Sequence of the second protein:
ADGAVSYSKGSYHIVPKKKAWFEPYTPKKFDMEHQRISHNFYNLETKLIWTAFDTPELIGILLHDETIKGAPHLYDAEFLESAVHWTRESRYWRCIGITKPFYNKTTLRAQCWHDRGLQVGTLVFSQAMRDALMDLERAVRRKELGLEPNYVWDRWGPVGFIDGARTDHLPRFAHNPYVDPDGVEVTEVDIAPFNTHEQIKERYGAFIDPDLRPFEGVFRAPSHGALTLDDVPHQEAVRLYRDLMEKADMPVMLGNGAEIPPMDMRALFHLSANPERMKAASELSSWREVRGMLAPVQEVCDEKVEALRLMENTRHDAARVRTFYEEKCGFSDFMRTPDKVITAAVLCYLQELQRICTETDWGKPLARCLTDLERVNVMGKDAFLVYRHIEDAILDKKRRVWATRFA

Interface contacts:
Residue H107 in the second protein contacts residue P195 in the first protein (closest heavy-atom distance 4.3 Å).
Residue Y68 in the second protein interacts with residue H216 in the first protein (closest heavy-atom distance 3.4 Å).
Residue K72 in the second protein is in contact with residue E101 in the first protein (closest heavy-atom distance 3.7 Å).
Residue D415 in the second protein is in contact with residue Y184 in the first protein (closest heavy-atom distance 2.8 Å).
Residue I111 in the second protein interacts with residue T196 in the first protein (closest heavy-atom distance 4.4 Å).
Residue T414 in the second protein is in contact with residue E188 in the first protein (closest heavy-atom distance 4.2 Å).
Residue I111 in the second protein interacts with residue S194 in the first protein (closest heavy-atom distance 3.2 Å).
Residue P67 in the second protein contacts residue A219 in the first protein (closest heavy-atom distance 3.6 Å).
Residue F65 in the second protein contacts residue N208 in the first protein (closest heavy-atom distance 3.2 Å).
Residue D360 in the second protein contacts residue R179 in the first protein (closest heavy-atom distance 4.3 Å).
Residue T414 in the second protein is in contact with residue S194 in the first protein (closest heavy-atom distance 4.1 Å).
Residue F65 in the second protein interacts with residue T215 in the first protein (closest heavy-atom distance 3.9 Å).
Residue P67 in the second protein contacts residue T215 in the first protein (closest heavy-atom distance 4.1 Å).
Residue L413 in the second protein contacts residue S194 in the first protein (closest heavy-atom distance 2.4 Å).
Residue Y68 in the second protein contacts residue H105 in the first protein (closest heavy-atom distance 3.1 Å).
Residue K72 in the second protein is in contact with residue R102 in the first protein (closest heavy-atom distance 4.2 Å).
Residue F65 in the second protein contacts residue E202 in the first protein (closest heavy-atom distance 3.5 Å).
Residue L416 in the second protein interacts with residue R192 in the first protein (closest heavy-atom distance 3.6 Å).
Residue K441 in the second protein interacts with residue T177 in the first protein (closest heavy-atom distance 4.2 Å).
Residue Y68 in the second protein is in contact with residue D199 in the first protein (closest heavy-atom distance 3.1 Å).
Residue W445 in the second protein contacts residue T177 in the first protein (closest heavy-atom distance 3.4 Å).
Residue R431 in the second protein contacts residue Y184 in the first protein (closest heavy-atom distance 3.4 Å).
Residue D360 in the second protein is in contact with residue S197 in the first protein (closest heavy-atom distance 4.3 Å).
Residue F65 in the second protein interacts with residue D199 in the first protein (closest heavy-atom distance 3.7 Å).
Residue L438 in the second protein contacts residue T177 in the first protein (closest heavy-atom distance 4.1 Å).
Residue D415 in the second protein contacts residue E188 in the first protein (closest heavy-atom distance 4.0 Å).
Residue D108 in the second protein contacts residue T196 in the first protein (closest heavy-atom distance 3.2 Å).
Residue D439 in the second protein is in contact with residue R144 in the first protein (closest heavy-atom distance 3.8 Å).
Residue T414 in the second protein is in contact with residue A109 in the first protein (closest heavy-atom distance 3.7 Å).
Residue R431 in the second protein is in contact with residue R181 in the first protein (closest heavy-atom distance 3.1 Å).
Residue D108 in the second protein contacts residue S197 in the first protein (closest heavy-atom distance 3.4 Å).
Residue K62 in the second protein is in contact with residue D211 in the first protein (closest heavy-atom distance 3.6 Å).
Residue A63 in the second protein is in contact with residue E202 in the first protein (closest heavy-atom distance 4.1 Å).
Residue F427 in the second protein interacts with residue Y184 in the first protein (closest heavy-atom distance 3.7 Å).
Residue F65 in the second protein is in contact with residue L203 in the first protein (closest heavy-atom distance 3.9 Å).
Residue I104 in the second protein is in contact with residue S197 in the first protein (closest heavy-atom distance 3.6 Å).
Residue A63 in the second protein is in contact with residue N208 in the first protein (closest heavy-atom distance 3.4 Å).
Residue H359 in the second protein contacts residue S197 in the first protein (closest heavy-atom distance 2.8 Å).
Residue L413 in the second protein contacts residue A109 in the first protein (closest heavy-atom distance 4.3 Å).
Residue A446 in the second protein contacts residue D145 in the first protein (closest heavy-atom distance 4.2 Å).
Residue P70 in the second protein interacts with residue H105 in the first protein (closest heavy-atom distance 3.5 Å).
Residue F449 in the second protein interacts with residue E175 in the first protein (closest heavy-atom distance 4.3 Å).
Residue L416 in the second protein interacts with residue E188 in the first protein (closest heavy-atom distance 4.2 Å).
Residue R442 in the second protein is in contact with residue R181 in the first protein (closest heavy-atom distance 3.3 Å).
Residue R442 in the second protein interacts with residue T177 in the first protein (closest heavy-atom distance 3.4 Å).
Residue W445 in the second protein interacts with residue E175 in the first protein (closest heavy-atom distance 3.1 Å).
Residue R442 in the second protein interacts with residue R144 in the first protein (closest heavy-atom distance 3.0 Å).
Residue F65 in the second protein is in contact with residue Y212 in the first protein (closest heavy-atom distance 3.5 Å).
Residue K72 in the second protein interacts with residue R103 in the first protein (closest heavy-atom distance 3.4 Å).
Residue Y68 in the second protein is in contact with residue S194 in the first protein (closest heavy-atom distance 3.4 Å).
Residue P67 in the second protein is in contact with residue H216 in the first protein (closest heavy-atom distance 4.0 Å).
Residue K33 in the second protein contacts residue H273 in the first protein (closest heavy-atom distance 3.5 Å).
Residue Y68 in the second protein contacts residue P195 in the first protein (closest heavy-atom distance 3.9 Å).
Residue K112 in the second protein interacts with residue T196 in the first protein (closest heavy-atom distance 3.7 Å).
Residue Y68 in the second protein contacts residue Y212 in the first protein (closest heavy-atom distance 2.4 Å).
Residue I111 in the second protein is in contact with residue P195 in the first protein (closest heavy-atom distance 4.4 Å).
Residue Y68 in the second protein interacts with residue T196 in the first protein (closest heavy-atom distance 2.6 Å).
Residue T69 in the second protein contacts residue H105 in the first protein (closest heavy-atom distance 4.3 Å).
Residue R442 in the second protein contacts residue D145 in the first protein (closest heavy-atom distance 4.1 Å).
Residue H359 in the second protein interacts with residue R200 in the first protein (closest heavy-atom distance 3.0 Å).

This data describes a binding interaction between two proteins.

Sequence of the first protein:
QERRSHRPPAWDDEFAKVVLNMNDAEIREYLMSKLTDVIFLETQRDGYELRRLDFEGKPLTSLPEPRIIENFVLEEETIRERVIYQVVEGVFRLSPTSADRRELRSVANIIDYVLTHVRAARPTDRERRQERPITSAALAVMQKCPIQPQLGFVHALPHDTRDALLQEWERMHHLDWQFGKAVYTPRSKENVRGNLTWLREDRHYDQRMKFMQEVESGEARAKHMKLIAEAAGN